Sequence of the second protein:
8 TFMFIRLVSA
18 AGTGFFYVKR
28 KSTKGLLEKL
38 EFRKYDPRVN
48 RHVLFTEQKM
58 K

Interface contacts:
Residue M101 in the first protein contacts residue A18 in the second protein (closest heavy-atom distance 3.7 Å).
Residue M107 in the first protein is in contact with residue A17 in the second protein (closest heavy-atom distance 4.5 Å).
Residue L100 in the first protein interacts with residue A18 in the second protein (closest heavy-atom distance 3.5 Å).
Residue L100 in the first protein contacts residue G19 in the second protein (closest heavy-atom distance 4.0 Å).
Residue M104 in the first protein interacts with residue A18 in the second protein (closest heavy-atom distance 3.5 Å).
Residue M107 in the first protein is in contact with residue L51 in the second protein (closest heavy-atom distance 4.0 Å).
Residue L108 in the first protein is in contact with residue H49 in the second protein (closest heavy-atom distance 5.0 Å).
Residue Y111 in the first protein contacts residue F39 in the second protein (closest heavy-atom distance 4.1 Å).
Residue L100 in the first protein is in contact with residue A17 in the second protein (closest heavy-atom distance 4.1 Å).
Residue T97 in the first protein is in contact with residue R45 in the second protein (closest heavy-atom distance 3.6 Å).
Residue L108 in the first protein contacts residue L51 in the second protein (closest heavy-atom distance 5.0 Å).
Residue L108 in the first protein contacts residue R40 in the second protein (closest heavy-atom distance 3.7 Å).
Residue T97 in the first protein is in contact with residue V46 in the second protein (closest heavy-atom distance 3.5 Å).
Residue M101 in the first protein contacts residue V46 in the second protein (closest heavy-atom distance 3.4 Å).
Residue Y111 in the first protein contacts residue E38 in the second protein (closest heavy-atom distance 3.5 Å).
Residue M104 in the first protein interacts with residue V50 in the second protein (closest heavy-atom distance 3.6 Å).
Residue K93 in the first protein contacts residue G19 in the second protein (closest heavy-atom distance 4.9 Å).
Residue K93 in the first protein interacts with residue R45 in the second protein (closest heavy-atom distance 4.0 Å).
Residue M101 in the first protein is in contact with residue G19 in the second protein (closest heavy-atom distance 4.4 Å).
Residue M104 in the first protein interacts with residue L51 in the second protein (closest heavy-atom distance 3.3 Å).
Residue Y111 in the first protein contacts residue L51 in the second protein (closest heavy-atom distance 4.1 Å).
Residue M101 in the first protein is in contact with residue R48 in the second protein (closest heavy-atom distance 3.6 Å).
Residue T97 in the first protein contacts residue G19 in the second protein (closest heavy-atom distance 3.9 Å).
Residue K93 in the first protein is in contact with residue T20 in the second protein (closest heavy-atom distance 3.2 Å).
Residue M107 in the first protein contacts residue A18 in the second protein (closest heavy-atom distance 4.4 Å).
Residue M101 in the first protein contacts residue V50 in the second protein (closest heavy-atom distance 4.3 Å).

Sequence of the first protein:
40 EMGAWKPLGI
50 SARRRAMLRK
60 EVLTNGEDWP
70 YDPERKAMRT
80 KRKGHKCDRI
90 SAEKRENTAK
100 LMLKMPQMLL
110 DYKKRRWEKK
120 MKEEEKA

This data describes a binding interaction between two proteins.